These two protein chains interact to form a complex.

Sequence of protein 1:
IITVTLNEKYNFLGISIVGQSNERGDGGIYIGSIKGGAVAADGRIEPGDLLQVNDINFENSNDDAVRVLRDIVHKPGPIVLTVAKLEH

Residue-level contacts at the interface:
Residue S23 in protein 1 interacts with residue K3 in protein 2 (closest heavy-atom distance 3.3 Å).
Residue I17 in protein 1 interacts with residue V8 in protein 2 (closest heavy-atom distance 2.8 Å).
Residue I17 in protein 1 interacts with residue T7 in protein 2 (closest heavy-atom distance 3.2 Å).
Residue S18 in protein 1 contacts residue V8 in protein 2 (closest heavy-atom distance 4.7 Å).
Residue R75 in protein 1 contacts residue T6 in protein 2 (closest heavy-atom distance 3.9 Å).
Residue V20 in protein 1 contacts residue M5 in protein 2 (closest heavy-atom distance 4.4 Å).
Residue G16 in protein 1 interacts with residue V8 in protein 2 (closest heavy-atom distance 2.6 Å).
Residue G21 in protein 1 interacts with residue L2 in protein 2 (closest heavy-atom distance 3.3 Å).
Residue I19 in protein 1 interacts with residue K3 in protein 2 (closest heavy-atom distance 4.1 Å).
Residue L74 in protein 1 interacts with residue V8 in protein 2 (closest heavy-atom distance 4.5 Å).
Residue N67 in protein 1 contacts residue M5 in protein 2 (closest heavy-atom distance 4.3 Å).
Residue I19 in protein 1 is in contact with residue L4 in protein 2 (closest heavy-atom distance 3.6 Å).
Residue R75 in protein 1 contacts residue V8 in protein 2 (closest heavy-atom distance 4.8 Å).
Residue I19 in protein 1 is in contact with residue M5 in protein 2 (closest heavy-atom distance 2.9 Å).
Residue F14 in protein 1 is in contact with residue V8 in protein 2 (closest heavy-atom distance 3.1 Å).
Residue S18 in protein 1 contacts residue L4 in protein 2 (closest heavy-atom distance 3.9 Å).
Residue V71 in protein 1 contacts residue T6 in protein 2 (closest heavy-atom distance 3.7 Å).
Residue S18 in protein 1 contacts residue T7 in protein 2 (closest heavy-atom distance 3.5 Å).
Residue I17 in protein 1 interacts with residue T6 in protein 2 (closest heavy-atom distance 4.1 Å).
Residue L15 in protein 1 contacts residue V8 in protein 2 (closest heavy-atom distance 2.7 Å).
Residue G21 in protein 1 interacts with residue S1 in protein 2 (closest heavy-atom distance 3.6 Å).
Residue I19 in protein 1 is in contact with residue T6 in protein 2 (closest heavy-atom distance 3.0 Å).
Residue Q22 in protein 1 contacts residue K3 in protein 2 (closest heavy-atom distance 3.9 Å).
Residue I19 in protein 1 interacts with residue V8 in protein 2 (closest heavy-atom distance 4.7 Å).
Residue V20 in protein 1 interacts with residue L2 in protein 2 (closest heavy-atom distance 3.9 Å).
Residue S18 in protein 1 interacts with residue T6 in protein 2 (closest heavy-atom distance 3.2 Å).
Residue V71 in protein 1 contacts residue M5 in protein 2 (closest heavy-atom distance 3.6 Å).
Residue S23 in protein 1 is in contact with residue S1 in protein 2 (closest heavy-atom distance 3.7 Å).
Residue I19 in protein 1 contacts residue T7 in protein 2 (closest heavy-atom distance 4.8 Å).
Residue G21 in protein 1 interacts with residue K3 in protein 2 (closest heavy-atom distance 3.0 Å).
Residue Q22 in protein 1 is in contact with residue S1 in protein 2 (closest heavy-atom distance 3.5 Å).
Residue G21 in protein 1 is in contact with residue M5 in protein 2 (closest heavy-atom distance 3.7 Å).
Residue V20 in protein 1 is in contact with residue K3 in protein 2 (closest heavy-atom distance 3.3 Å).
Residue I31 in protein 1 is in contact with residue M5 in protein 2 (closest heavy-atom distance 4.7 Å).
Residue V20 in protein 1 interacts with residue L4 in protein 2 (closest heavy-atom distance 4.0 Å).
Residue V78 in protein 1 interacts with residue V8 in protein 2 (closest heavy-atom distance 3.8 Å).
Residue N67 in protein 1 is in contact with residue K3 in protein 2 (closest heavy-atom distance 4.7 Å).
Residue Q22 in protein 1 is in contact with residue L2 in protein 2 (closest heavy-atom distance 3.9 Å).

Sequence of protein 2:
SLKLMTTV